Residue-level contacts at the interface:
Residue H431 in the second protein interacts with residue E157 in the first protein (closest heavy-atom distance 4.1 Å).
Residue H822 in the second protein is in contact with residue H167 in the first protein (closest heavy-atom distance 3.6 Å).
Residue L437 in the second protein interacts with residue D154 in the first protein (closest heavy-atom distance 3.5 Å).
Residue G746 in the second protein contacts residue T177 in the first protein (closest heavy-atom distance 4.1 Å).
Residue G467 in the second protein contacts residue K169 in the first protein (closest heavy-atom distance 4.6 Å).
Residue Y825 in the second protein is in contact with residue G166 in the first protein (closest heavy-atom distance 2.7 Å).
Residue K815 in the second protein contacts residue F174 in the first protein (closest heavy-atom distance 4.2 Å).
Residue R436 in the second protein interacts with residue D154 in the first protein (closest heavy-atom distance 3.5 Å).
Residue R748 in the second protein contacts residue T176 in the first protein (closest heavy-atom distance 4.1 Å).
Residue N430 in the second protein contacts residue A168 in the first protein (closest heavy-atom distance 4.1 Å).
Residue K447 in the second protein is in contact with residue L158 in the first protein (closest heavy-atom distance 3.6 Å).
Residue I433 in the second protein is in contact with residue E157 in the first protein (closest heavy-atom distance 3.3 Å).
Residue R426 in the second protein is in contact with residue H167 in the first protein (closest heavy-atom distance 3.4 Å).
Residue M443 in the second protein is in contact with residue L158 in the first protein (closest heavy-atom distance 4.4 Å).
Residue R735 in the second protein contacts residue F174 in the first protein (closest heavy-atom distance 3.5 Å).
Residue K447 in the second protein is in contact with residue S160 in the first protein (closest heavy-atom distance 3.3 Å).
Residue L437 in the second protein is in contact with residue L150 in the first protein (closest heavy-atom distance 3.6 Å).
Residue G814 in the second protein contacts residue W175 in the first protein (closest heavy-atom distance 4.5 Å).
Residue L446 in the second protein contacts residue L158 in the first protein (closest heavy-atom distance 3.9 Å).
Residue I475 in the second protein contacts residue L165 in the first protein (closest heavy-atom distance 3.6 Å).
Residue L813 in the second protein interacts with residue W175 in the first protein (closest heavy-atom distance 4.0 Å).
Residue S742 in the second protein contacts residue T177 in the first protein (closest heavy-atom distance 4.7 Å).
Residue R426 in the second protein interacts with residue M173 in the first protein (closest heavy-atom distance 3.7 Å).
Residue K447 in the second protein contacts residue E157 in the first protein (closest heavy-atom distance 4.2 Å).
Residue R748 in the second protein is in contact with residue M173 in the first protein (closest heavy-atom distance 3.3 Å).
Residue R748 in the second protein interacts with residue W175 in the first protein (closest heavy-atom distance 3.1 Å).
Residue R745 in the second protein is in contact with residue T177 in the first protein (closest heavy-atom distance 3.6 Å).
Residue R821 in the second protein contacts residue D170 in the first protein (closest heavy-atom distance 4.6 Å).
Residue H431 in the second protein is in contact with residue S160 in the first protein (closest heavy-atom distance 4.6 Å).
Residue F438 in the second protein is in contact with residue D154 in the first protein (closest heavy-atom distance 3.6 Å).
Residue K427 in the second protein interacts with residue H167 in the first protein (closest heavy-atom distance 3.4 Å).
Residue R748 in the second protein contacts residue F174 in the first protein (closest heavy-atom distance 3.1 Å).
Residue R429 in the second protein is in contact with residue H167 in the first protein (closest heavy-atom distance 4.2 Å).
Residue E471 in the second protein is in contact with residue K169 in the first protein (closest heavy-atom distance 4.5 Å).
Residue R390 in the second protein interacts with residue M173 in the first protein (closest heavy-atom distance 3.6 Å).
Residue Y825 in the second protein contacts residue D170 in the first protein (closest heavy-atom distance 3.4 Å).
Residue K815 in the second protein is in contact with residue W175 in the first protein (closest heavy-atom distance 4.6 Å).
Residue H431 in the second protein contacts residue T164 in the first protein (closest heavy-atom distance 3.4 Å).
Residue F438 in the second protein interacts with residue I151 in the first protein (closest heavy-atom distance 4.4 Å).
Residue F435 in the second protein contacts residue D154 in the first protein (closest heavy-atom distance 4.1 Å).
Residue Y825 in the second protein contacts residue L165 in the first protein (closest heavy-atom distance 3.9 Å).
Residue L437 in the second protein interacts with residue I151 in the first protein (closest heavy-atom distance 3.7 Å).
Residue H822 in the second protein is in contact with residue S172 in the first protein (closest heavy-atom distance 4.1 Å).
Residue H822 in the second protein interacts with residue M173 in the first protein (closest heavy-atom distance 3.8 Å).
Residue R434 in the second protein interacts with residue E157 in the first protein (closest heavy-atom distance 3.6 Å).
Residue F472 in the second protein interacts with residue K169 in the first protein (closest heavy-atom distance 4.0 Å).
Residue R436 in the second protein interacts with residue L150 in the first protein (closest heavy-atom distance 4.6 Å).
Residue H822 in the second protein contacts residue D170 in the first protein (closest heavy-atom distance 3.6 Å).
Residue Q432 in the second protein interacts with residue E157 in the first protein (closest heavy-atom distance 4.2 Å).
Residue R819 in the second protein is in contact with residue F174 in the first protein (closest heavy-atom distance 3.1 Å).
Residue N430 in the second protein interacts with residue H167 in the first protein (closest heavy-atom distance 3.8 Å).
Residue F472 in the second protein interacts with residue D170 in the first protein (closest heavy-atom distance 3.3 Å).
Residue L450 in the second protein interacts with residue V162 in the first protein (closest heavy-atom distance 4.3 Å).
Residue K750 in the second protein is in contact with residue W175 in the first protein (closest heavy-atom distance 3.2 Å).
Residue E471 in the second protein contacts residue L165 in the first protein (closest heavy-atom distance 4.6 Å).
Residue F435 in the second protein is in contact with residue E157 in the first protein (closest heavy-atom distance 3.8 Å).
Residue K447 in the second protein interacts with residue P161 in the first protein (closest heavy-atom distance 4.6 Å).
Residue R436 in the second protein interacts with residue Q153 in the first protein (closest heavy-atom distance 3.6 Å).
Residue R429 in the second protein is in contact with residue G166 in the first protein (closest heavy-atom distance 4.6 Å).
Residue R748 in the second protein contacts residue T177 in the first protein (closest heavy-atom distance 4.3 Å).

These two protein chains interact to form a complex.

Sequence of the first protein:
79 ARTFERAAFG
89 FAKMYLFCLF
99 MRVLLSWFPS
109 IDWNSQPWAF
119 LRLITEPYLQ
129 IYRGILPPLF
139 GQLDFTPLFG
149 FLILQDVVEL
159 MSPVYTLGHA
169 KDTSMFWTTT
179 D

Sequence of the second protein:
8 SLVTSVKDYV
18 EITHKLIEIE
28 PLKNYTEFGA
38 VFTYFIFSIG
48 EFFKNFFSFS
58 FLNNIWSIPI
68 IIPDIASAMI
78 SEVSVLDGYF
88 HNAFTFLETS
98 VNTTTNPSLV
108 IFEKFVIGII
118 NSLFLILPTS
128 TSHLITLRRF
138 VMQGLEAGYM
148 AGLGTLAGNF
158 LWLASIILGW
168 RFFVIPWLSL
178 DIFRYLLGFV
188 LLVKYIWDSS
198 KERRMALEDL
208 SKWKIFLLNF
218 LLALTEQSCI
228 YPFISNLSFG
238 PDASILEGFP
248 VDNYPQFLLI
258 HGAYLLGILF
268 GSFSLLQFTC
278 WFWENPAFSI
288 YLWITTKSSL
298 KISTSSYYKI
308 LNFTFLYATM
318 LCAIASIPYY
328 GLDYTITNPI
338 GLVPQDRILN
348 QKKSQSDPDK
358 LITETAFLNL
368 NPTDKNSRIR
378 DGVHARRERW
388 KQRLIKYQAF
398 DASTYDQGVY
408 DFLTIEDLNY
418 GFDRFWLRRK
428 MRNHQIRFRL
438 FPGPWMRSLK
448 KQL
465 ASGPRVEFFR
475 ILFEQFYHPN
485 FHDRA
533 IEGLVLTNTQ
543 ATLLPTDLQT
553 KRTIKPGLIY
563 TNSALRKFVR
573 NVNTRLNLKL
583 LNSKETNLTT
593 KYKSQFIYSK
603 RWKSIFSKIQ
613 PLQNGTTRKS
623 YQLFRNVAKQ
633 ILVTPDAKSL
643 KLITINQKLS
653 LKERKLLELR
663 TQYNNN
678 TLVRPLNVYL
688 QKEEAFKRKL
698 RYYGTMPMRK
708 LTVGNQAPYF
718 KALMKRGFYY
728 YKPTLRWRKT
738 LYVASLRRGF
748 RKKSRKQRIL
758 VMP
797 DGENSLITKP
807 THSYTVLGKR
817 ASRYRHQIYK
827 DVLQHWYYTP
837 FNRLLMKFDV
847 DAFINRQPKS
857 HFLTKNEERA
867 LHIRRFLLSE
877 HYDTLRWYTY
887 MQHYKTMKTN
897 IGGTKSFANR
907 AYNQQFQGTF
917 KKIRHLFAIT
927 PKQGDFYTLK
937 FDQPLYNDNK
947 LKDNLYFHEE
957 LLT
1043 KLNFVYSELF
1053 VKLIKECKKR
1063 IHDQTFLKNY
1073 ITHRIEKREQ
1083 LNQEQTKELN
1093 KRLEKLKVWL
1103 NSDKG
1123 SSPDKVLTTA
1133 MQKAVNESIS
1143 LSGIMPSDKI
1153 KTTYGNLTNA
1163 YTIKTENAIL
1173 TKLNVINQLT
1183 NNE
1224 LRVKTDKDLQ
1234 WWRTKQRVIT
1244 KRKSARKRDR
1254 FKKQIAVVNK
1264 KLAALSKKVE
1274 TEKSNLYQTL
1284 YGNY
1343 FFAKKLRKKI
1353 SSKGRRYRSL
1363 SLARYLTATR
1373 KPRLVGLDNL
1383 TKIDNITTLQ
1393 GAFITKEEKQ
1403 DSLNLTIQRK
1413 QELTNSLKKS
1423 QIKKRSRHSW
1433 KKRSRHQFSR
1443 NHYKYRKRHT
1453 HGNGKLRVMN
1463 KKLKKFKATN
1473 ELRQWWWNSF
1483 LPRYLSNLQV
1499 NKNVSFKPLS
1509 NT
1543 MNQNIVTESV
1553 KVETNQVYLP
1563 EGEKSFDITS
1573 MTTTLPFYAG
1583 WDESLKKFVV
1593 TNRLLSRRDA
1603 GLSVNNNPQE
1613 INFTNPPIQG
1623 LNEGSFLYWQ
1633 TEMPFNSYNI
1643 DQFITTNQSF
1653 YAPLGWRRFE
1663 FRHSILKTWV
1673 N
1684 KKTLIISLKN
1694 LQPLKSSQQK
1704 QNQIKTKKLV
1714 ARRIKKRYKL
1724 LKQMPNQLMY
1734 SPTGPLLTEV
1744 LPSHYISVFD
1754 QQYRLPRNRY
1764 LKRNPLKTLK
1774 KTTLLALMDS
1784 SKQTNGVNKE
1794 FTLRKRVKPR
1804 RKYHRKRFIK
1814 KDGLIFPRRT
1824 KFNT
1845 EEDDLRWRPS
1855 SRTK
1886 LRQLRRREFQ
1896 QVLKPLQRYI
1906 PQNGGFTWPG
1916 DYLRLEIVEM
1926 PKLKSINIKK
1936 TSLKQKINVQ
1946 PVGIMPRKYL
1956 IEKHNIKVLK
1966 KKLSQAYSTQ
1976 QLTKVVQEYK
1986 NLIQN